The following describes two proteins that form a bound complex.

Sequence of protein 1:
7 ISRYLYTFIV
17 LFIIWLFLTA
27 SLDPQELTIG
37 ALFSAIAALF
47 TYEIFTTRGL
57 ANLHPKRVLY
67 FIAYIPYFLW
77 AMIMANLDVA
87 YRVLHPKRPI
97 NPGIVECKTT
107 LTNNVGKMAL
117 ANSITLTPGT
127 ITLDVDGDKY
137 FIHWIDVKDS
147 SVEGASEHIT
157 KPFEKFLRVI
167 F

Residue-level contacts at the interface:
Residue M142 in protein 2 interacts with residue I50 in protein 1 (closest heavy-atom distance 3.8 Å).
Residue H120 in protein 2 interacts with residue E32 in protein 1 (closest heavy-atom distance 3.0 Å).
Residue L112 in protein 2 contacts residue L17 in protein 1 (closest heavy-atom distance 3.6 Å).
Residue H120 in protein 2 interacts with residue T25 in protein 1 (closest heavy-atom distance 4.4 Å).
Residue L105 in protein 2 interacts with residue F51 in protein 1 (closest heavy-atom distance 3.4 Å).
Residue Y116 in protein 2 is in contact with residue W21 in protein 1 (closest heavy-atom distance 3.6 Å).
Residue F107 in protein 2 is in contact with residue T47 in protein 1 (closest heavy-atom distance 3.7 Å).
Residue F201 in protein 2 is in contact with residue Q31 in protein 1 (closest heavy-atom distance 4.5 Å).
Residue F118 in protein 2 is in contact with residue F39 in protein 1 (closest heavy-atom distance 3.6 Å).
Residue R104 in protein 2 contacts residue T52 in protein 1 (closest heavy-atom distance 4.6 Å).
Residue R104 in protein 2 is in contact with residue N110 in protein 1 (closest heavy-atom distance 4.7 Å).
Residue R199 in protein 2 interacts with residue E32 in protein 1 (closest heavy-atom distance 4.6 Å).
Residue M115 in protein 2 is in contact with residue I42 in protein 1 (closest heavy-atom distance 3.9 Å).
Residue V98 in protein 2 is in contact with residue K113 in protein 1 (closest heavy-atom distance 4.6 Å).
Residue L112 in protein 2 is in contact with residue L24 in protein 1 (closest heavy-atom distance 4.8 Å).
Residue M115 in protein 2 contacts residue F39 in protein 1 (closest heavy-atom distance 3.6 Å).
Residue V98 in protein 2 is in contact with residue A117 in protein 1 (closest heavy-atom distance 3.8 Å).
Residue L112 in protein 2 interacts with residue W21 in protein 1 (closest heavy-atom distance 3.7 Å).
Residue G95 in protein 2 is in contact with residue D130 in protein 1 (closest heavy-atom distance 3.5 Å).
Residue M115 in protein 2 is in contact with residue W21 in protein 1 (closest heavy-atom distance 4.7 Å).
Residue R199 in protein 2 contacts residue Q31 in protein 1 (closest heavy-atom distance 3.8 Å).
Residue S96 in protein 2 interacts with residue D130 in protein 1 (closest heavy-atom distance 4.7 Å).
Residue I119 in protein 2 is in contact with residue F39 in protein 1 (closest heavy-atom distance 3.6 Å).
Residue P108 in protein 2 is in contact with residue I50 in protein 1 (closest heavy-atom distance 3.7 Å).
Residue Y116 in protein 2 interacts with residue T25 in protein 1 (closest heavy-atom distance 3.9 Å).
Residue G102 in protein 2 interacts with residue M114 in protein 1 (closest heavy-atom distance 3.5 Å).
Residue R104 in protein 2 is in contact with residue V111 in protein 1 (closest heavy-atom distance 4.3 Å).
Residue F113 in protein 2 contacts residue L24 in protein 1 (closest heavy-atom distance 3.6 Å).
Residue P108 in protein 2 interacts with residue F51 in protein 1 (closest heavy-atom distance 3.6 Å).
Residue R104 in protein 2 contacts residue I50 in protein 1 (closest heavy-atom distance 3.2 Å).
Residue V97 in protein 2 contacts residue V131 in protein 1 (closest heavy-atom distance 3.4 Å).
Residue F109 in protein 2 interacts with residue I20 in protein 1 (closest heavy-atom distance 4.9 Å).
Residue T101 in protein 2 contacts residue N110 in protein 1 (closest heavy-atom distance 4.3 Å).
Residue A111 in protein 2 is in contact with residue A43 in protein 1 (closest heavy-atom distance 4.5 Å).
Residue F109 in protein 2 interacts with residue V16 in protein 1 (closest heavy-atom distance 4.4 Å).
Residue L112 in protein 2 interacts with residue A43 in protein 1 (closest heavy-atom distance 4.8 Å).
Residue L105 in protein 2 contacts residue V111 in protein 1 (closest heavy-atom distance 4.0 Å).
Residue T211 in protein 2 contacts residue F39 in protein 1 (closest heavy-atom distance 3.7 Å).
Residue F139 in protein 2 contacts residue F46 in protein 1 (closest heavy-atom distance 4.3 Å).
Residue V98 in protein 2 is in contact with residue M114 in protein 1 (closest heavy-atom distance 3.7 Å).
Residue L112 in protein 2 contacts residue I20 in protein 1 (closest heavy-atom distance 3.7 Å).
Residue Y116 in protein 2 contacts residue L24 in protein 1 (closest heavy-atom distance 3.8 Å).
Residue P108 in protein 2 contacts residue L17 in protein 1 (closest heavy-atom distance 4.4 Å).
Residue T101 in protein 2 interacts with residue M114 in protein 1 (closest heavy-atom distance 3.1 Å).
Residue S202 in protein 2 is in contact with residue I35 in protein 1 (closest heavy-atom distance 5.0 Å).
Residue F107 in protein 2 interacts with residue I50 in protein 1 (closest heavy-atom distance 4.6 Å).
Residue L200 in protein 2 is in contact with residue Q31 in protein 1 (closest heavy-atom distance 4.4 Å).
Residue P108 in protein 2 interacts with residue T47 in protein 1 (closest heavy-atom distance 3.9 Å).
Residue L105 in protein 2 interacts with residue M114 in protein 1 (closest heavy-atom distance 4.1 Å).
Residue V98 in protein 2 contacts residue N118 in protein 1 (closest heavy-atom distance 4.8 Å).
Residue R199 in protein 2 contacts residue D29 in protein 1 (closest heavy-atom distance 4.5 Å).
Residue I119 in protein 2 is in contact with residue I35 in protein 1 (closest heavy-atom distance 3.7 Å).
Residue V98 in protein 2 contacts residue V131 in protein 1 (closest heavy-atom distance 4.6 Å).
Residue L105 in protein 2 contacts residue I50 in protein 1 (closest heavy-atom distance 4.3 Å).
Residue F109 in protein 2 interacts with residue F51 in protein 1 (closest heavy-atom distance 3.9 Å).
Residue M115 in protein 2 is in contact with residue A43 in protein 1 (closest heavy-atom distance 3.7 Å).
Residue H120 in protein 2 interacts with residue I35 in protein 1 (closest heavy-atom distance 5.0 Å).
Residue I119 in protein 2 interacts with residue W21 in protein 1 (closest heavy-atom distance 4.1 Å).
Residue H120 in protein 2 contacts residue W21 in protein 1 (closest heavy-atom distance 5.0 Å).

Sequence of protein 2:
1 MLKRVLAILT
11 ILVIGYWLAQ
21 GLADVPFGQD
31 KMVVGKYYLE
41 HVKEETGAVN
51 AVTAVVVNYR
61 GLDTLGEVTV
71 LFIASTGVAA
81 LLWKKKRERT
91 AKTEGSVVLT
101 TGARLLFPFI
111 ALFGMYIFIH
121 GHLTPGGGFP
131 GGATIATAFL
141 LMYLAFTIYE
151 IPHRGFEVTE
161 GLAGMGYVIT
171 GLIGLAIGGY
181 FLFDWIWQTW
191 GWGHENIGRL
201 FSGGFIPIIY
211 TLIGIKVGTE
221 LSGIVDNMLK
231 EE